Sequence of the first protein:
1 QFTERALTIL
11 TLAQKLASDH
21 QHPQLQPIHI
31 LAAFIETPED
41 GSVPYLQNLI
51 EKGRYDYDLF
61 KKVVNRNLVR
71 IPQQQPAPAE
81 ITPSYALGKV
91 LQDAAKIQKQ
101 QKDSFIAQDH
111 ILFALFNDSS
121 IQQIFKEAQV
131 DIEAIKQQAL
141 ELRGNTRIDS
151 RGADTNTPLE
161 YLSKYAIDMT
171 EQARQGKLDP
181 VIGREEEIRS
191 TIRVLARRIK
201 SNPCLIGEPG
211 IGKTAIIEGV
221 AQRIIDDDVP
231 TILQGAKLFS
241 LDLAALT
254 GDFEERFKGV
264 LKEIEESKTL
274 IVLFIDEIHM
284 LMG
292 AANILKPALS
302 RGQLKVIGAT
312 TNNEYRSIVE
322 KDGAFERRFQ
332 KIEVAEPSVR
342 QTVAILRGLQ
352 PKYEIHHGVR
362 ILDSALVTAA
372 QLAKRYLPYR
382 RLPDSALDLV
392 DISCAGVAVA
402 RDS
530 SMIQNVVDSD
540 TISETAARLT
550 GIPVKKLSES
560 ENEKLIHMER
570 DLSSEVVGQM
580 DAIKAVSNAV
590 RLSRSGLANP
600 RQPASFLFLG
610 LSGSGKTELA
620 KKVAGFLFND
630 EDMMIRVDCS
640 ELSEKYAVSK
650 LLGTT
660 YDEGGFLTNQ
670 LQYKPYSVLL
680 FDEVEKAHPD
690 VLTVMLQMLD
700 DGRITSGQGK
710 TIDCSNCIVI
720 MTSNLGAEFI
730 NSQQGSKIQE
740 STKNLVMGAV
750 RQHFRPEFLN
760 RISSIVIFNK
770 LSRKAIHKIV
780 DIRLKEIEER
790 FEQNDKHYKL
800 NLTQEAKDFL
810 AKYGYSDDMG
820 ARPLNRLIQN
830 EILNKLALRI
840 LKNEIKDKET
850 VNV

These two protein chains interact to form a complex.

Interface contacts:
Residue H358 in the first protein contacts residue A196 in the second protein (closest heavy-atom distance 4.1 Å).
Residue V400 in the first protein interacts with residue R189 in the second protein (closest heavy-atom distance 4.6 Å).
Residue A245 in the first protein interacts with residue N294 in the second protein (closest heavy-atom distance 4.5 Å).
Residue A396 in the first protein interacts with residue R193 in the second protein (closest heavy-atom distance 4.6 Å).
Residue L840 in the first protein interacts with residue N561 in the second protein (closest heavy-atom distance 3.9 Å).
Residue A245 in the first protein contacts residue A293 in the second protein (closest heavy-atom distance 3.3 Å).

Sequence of the second protein:
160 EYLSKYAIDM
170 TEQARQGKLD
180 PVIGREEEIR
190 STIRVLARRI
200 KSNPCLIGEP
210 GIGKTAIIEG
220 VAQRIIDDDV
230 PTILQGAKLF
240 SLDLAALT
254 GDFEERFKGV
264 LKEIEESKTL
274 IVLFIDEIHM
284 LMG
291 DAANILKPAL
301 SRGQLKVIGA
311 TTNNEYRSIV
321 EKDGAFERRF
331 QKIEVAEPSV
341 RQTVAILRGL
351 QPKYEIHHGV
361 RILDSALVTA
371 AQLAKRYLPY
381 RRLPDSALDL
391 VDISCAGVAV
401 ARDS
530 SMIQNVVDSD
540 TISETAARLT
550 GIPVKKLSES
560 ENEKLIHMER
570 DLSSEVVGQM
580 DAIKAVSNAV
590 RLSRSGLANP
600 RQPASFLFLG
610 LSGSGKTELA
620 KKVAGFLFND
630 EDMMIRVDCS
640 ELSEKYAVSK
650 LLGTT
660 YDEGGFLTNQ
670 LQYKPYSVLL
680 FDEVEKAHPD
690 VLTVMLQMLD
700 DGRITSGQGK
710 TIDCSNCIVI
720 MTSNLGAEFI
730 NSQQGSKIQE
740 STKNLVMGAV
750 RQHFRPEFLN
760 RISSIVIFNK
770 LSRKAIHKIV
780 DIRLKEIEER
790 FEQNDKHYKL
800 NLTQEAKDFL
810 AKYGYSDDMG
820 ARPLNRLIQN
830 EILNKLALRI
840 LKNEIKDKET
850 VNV